Sequence of protein 1:
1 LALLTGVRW

Sequence of protein 2:
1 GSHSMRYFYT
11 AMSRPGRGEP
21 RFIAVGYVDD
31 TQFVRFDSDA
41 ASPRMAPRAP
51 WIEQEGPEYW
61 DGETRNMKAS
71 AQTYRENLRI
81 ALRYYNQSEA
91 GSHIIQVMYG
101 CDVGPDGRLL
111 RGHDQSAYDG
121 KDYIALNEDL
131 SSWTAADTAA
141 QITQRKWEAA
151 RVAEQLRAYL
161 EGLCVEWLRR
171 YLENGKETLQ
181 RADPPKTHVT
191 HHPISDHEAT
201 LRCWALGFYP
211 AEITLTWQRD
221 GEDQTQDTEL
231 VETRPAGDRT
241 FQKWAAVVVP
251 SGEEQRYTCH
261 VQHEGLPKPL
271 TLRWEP

Residue-level contacts at the interface:
Residue Y9 in protein 2 is in contact with residue L3 in protein 1 (closest heavy-atom distance 3.9 Å).
Residue Y9 in protein 2 contacts residue T5 in protein 1 (closest heavy-atom distance 4.3 Å).
Residue K146 in protein 2 contacts residue R8 in protein 1 (closest heavy-atom distance 4.7 Å).
Residue Y159 in protein 2 contacts residue L3 in protein 1 (closest heavy-atom distance 3.5 Å).
Residue Y159 in protein 2 is in contact with residue L1 in protein 1 (closest heavy-atom distance 2.6 Å).
Residue I80 in protein 2 is in contact with residue W9 in protein 1 (closest heavy-atom distance 3.6 Å).
Residue N66 in protein 2 interacts with residue A2 in protein 1 (closest heavy-atom distance 3.6 Å).
Residue S70 in protein 2 is in contact with residue T5 in protein 1 (closest heavy-atom distance 4.0 Å).
Residue Y7 in protein 2 is in contact with residue A2 in protein 1 (closest heavy-atom distance 3.4 Å).
Residue S116 in protein 2 interacts with residue W9 in protein 1 (closest heavy-atom distance 4.1 Å).
Residue T73 in protein 2 contacts residue T5 in protein 1 (closest heavy-atom distance 3.7 Å).
Residue Y118 in protein 2 is in contact with residue W9 in protein 1 (closest heavy-atom distance 4.3 Å).
Residue Y99 in protein 2 contacts residue L3 in protein 1 (closest heavy-atom distance 3.0 Å).
Residue W147 in protein 2 is in contact with residue W9 in protein 1 (closest heavy-atom distance 3.8 Å).
Residue M5 in protein 2 contacts residue L1 in protein 1 (closest heavy-atom distance 4.0 Å).
Residue A117 in protein 2 contacts residue W9 in protein 1 (closest heavy-atom distance 3.9 Å).
Residue Y159 in protein 2 is in contact with residue A2 in protein 1 (closest heavy-atom distance 3.8 Å).
Residue Y84 in protein 2 contacts residue W9 in protein 1 (closest heavy-atom distance 2.8 Å).
Residue T143 in protein 2 interacts with residue R8 in protein 1 (closest heavy-atom distance 4.9 Å).
Residue A81 in protein 2 interacts with residue W9 in protein 1 (closest heavy-atom distance 4.2 Å).
Residue E63 in protein 2 is in contact with residue A2 in protein 1 (closest heavy-atom distance 3.0 Å).
Residue T73 in protein 2 contacts residue R8 in protein 1 (closest heavy-atom distance 4.2 Å).
Residue Y123 in protein 2 is in contact with residue W9 in protein 1 (closest heavy-atom distance 3.5 Å).
Residue T143 in protein 2 is in contact with residue W9 in protein 1 (closest heavy-atom distance 2.7 Å).
Residue N77 in protein 2 interacts with residue R8 in protein 1 (closest heavy-atom distance 3.3 Å).
Residue A150 in protein 2 is in contact with residue V7 in protein 1 (closest heavy-atom distance 4.4 Å).
Residue W147 in protein 2 interacts with residue R8 in protein 1 (closest heavy-atom distance 3.0 Å).
Residue K146 in protein 2 interacts with residue W9 in protein 1 (closest heavy-atom distance 3.1 Å).
Residue N66 in protein 2 contacts residue L3 in protein 1 (closest heavy-atom distance 3.1 Å).
Residue I95 in protein 2 contacts residue W9 in protein 1 (closest heavy-atom distance 3.6 Å).
Residue W167 in protein 2 is in contact with residue L1 in protein 1 (closest heavy-atom distance 3.4 Å).
Residue N66 in protein 2 contacts residue L4 in protein 1 (closest heavy-atom distance 3.8 Å).
Residue Y59 in protein 2 contacts residue L1 in protein 1 (closest heavy-atom distance 3.9 Å).
Residue T73 in protein 2 is in contact with residue G6 in protein 1 (closest heavy-atom distance 4.7 Å).
Residue N77 in protein 2 interacts with residue W9 in protein 1 (closest heavy-atom distance 2.8 Å).
Residue N66 in protein 2 contacts residue T5 in protein 1 (closest heavy-atom distance 4.3 Å).
Residue M45 in protein 2 contacts residue A2 in protein 1 (closest heavy-atom distance 4.6 Å).
Residue Y9 in protein 2 interacts with residue A2 in protein 1 (closest heavy-atom distance 4.2 Å).
Residue S70 in protein 2 contacts residue L3 in protein 1 (closest heavy-atom distance 4.7 Å).
Residue Y74 in protein 2 contacts residue W9 in protein 1 (closest heavy-atom distance 4.4 Å).
Residue E76 in protein 2 contacts residue R8 in protein 1 (closest heavy-atom distance 2.4 Å).
Residue Y99 in protein 2 contacts residue A2 in protein 1 (closest heavy-atom distance 3.5 Å).
Residue W147 in protein 2 interacts with residue V7 in protein 1 (closest heavy-atom distance 3.8 Å).
Residue V152 in protein 2 is in contact with residue V7 in protein 1 (closest heavy-atom distance 3.8 Å).
Residue I142 in protein 2 interacts with residue W9 in protein 1 (closest heavy-atom distance 4.8 Å).
Residue L156 in protein 2 interacts with residue L3 in protein 1 (closest heavy-atom distance 3.6 Å).
Residue Y171 in protein 2 contacts residue L1 in protein 1 (closest heavy-atom distance 2.8 Å).
Residue T73 in protein 2 contacts residue V7 in protein 1 (closest heavy-atom distance 4.6 Å).
Residue I80 in protein 2 is in contact with residue R8 in protein 1 (closest heavy-atom distance 3.8 Å).
Residue Y74 in protein 2 contacts residue T5 in protein 1 (closest heavy-atom distance 4.1 Å).
Residue E63 in protein 2 interacts with residue L1 in protein 1 (closest heavy-atom distance 3.2 Å).
Residue M67 in protein 2 is in contact with residue A2 in protein 1 (closest heavy-atom distance 3.9 Å).
Residue Y7 in protein 2 is in contact with residue L1 in protein 1 (closest heavy-atom distance 3.0 Å).
Residue Q155 in protein 2 is in contact with residue V7 in protein 1 (closest heavy-atom distance 4.7 Å).
Residue L163 in protein 2 contacts residue L1 in protein 1 (closest heavy-atom distance 4.1 Å).
Residue F33 in protein 2 contacts residue L1 in protein 1 (closest heavy-atom distance 4.8 Å).

These two protein chains interact to form a complex.